Sequence of the second protein:
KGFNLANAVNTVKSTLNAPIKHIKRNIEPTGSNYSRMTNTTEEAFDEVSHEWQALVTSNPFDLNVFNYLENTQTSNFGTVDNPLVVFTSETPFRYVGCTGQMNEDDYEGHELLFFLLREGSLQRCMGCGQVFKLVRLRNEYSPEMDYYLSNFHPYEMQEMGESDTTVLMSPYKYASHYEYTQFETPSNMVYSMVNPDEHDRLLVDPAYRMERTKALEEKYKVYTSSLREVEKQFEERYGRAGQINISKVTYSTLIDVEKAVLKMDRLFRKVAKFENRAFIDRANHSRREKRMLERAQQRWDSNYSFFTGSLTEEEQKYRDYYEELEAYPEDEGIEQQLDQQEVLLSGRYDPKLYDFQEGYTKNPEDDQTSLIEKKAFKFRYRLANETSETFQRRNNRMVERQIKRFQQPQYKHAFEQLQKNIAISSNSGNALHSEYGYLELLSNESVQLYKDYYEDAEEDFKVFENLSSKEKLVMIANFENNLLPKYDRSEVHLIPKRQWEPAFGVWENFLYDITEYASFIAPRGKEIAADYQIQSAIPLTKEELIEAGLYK

This data describes a binding interaction between two proteins.

Contacts between the two chains:
Residue E207 in the second protein interacts with residue L95 in the first protein (closest heavy-atom distance 3.6 Å).
Residue V267 in the second protein contacts residue V253 in the first protein (closest heavy-atom distance 3.6 Å).
Residue Y392 in the second protein contacts residue N464 in the first protein (closest heavy-atom distance 3.4 Å).
Residue K336 in the second protein contacts residue R458 in the first protein (closest heavy-atom distance 3.0 Å).
Residue G94 in the second protein is in contact with residue S403 in the first protein (closest heavy-atom distance 3.6 Å).
Residue P92 in the second protein is in contact with residue P402 in the first protein (closest heavy-atom distance 3.5 Å).
Residue K284 in the second protein interacts with residue V472 in the first protein (closest heavy-atom distance 3.4 Å).
Residue I343 in the second protein is in contact with residue T457 in the first protein (closest heavy-atom distance 3.7 Å).
Residue Y301 in the second protein is in contact with residue Q147 in the first protein (closest heavy-atom distance 3.7 Å).
Residue R199 in the second protein interacts with residue Y83 in the first protein (closest heavy-atom distance 2.8 Å).
Residue N339 in the second protein is in contact with residue W456 in the first protein (closest heavy-atom distance 2.9 Å).
Residue E406 in the second protein is in contact with residue R465 in the first protein (closest heavy-atom distance 3.3 Å).
Residue T93 in the second protein is in contact with residue S403 in the first protein (closest heavy-atom distance 2.8 Å).
Residue D403 in the second protein is in contact with residue R465 in the first protein (closest heavy-atom distance 2.2 Å).
Residue K87 in the second protein contacts residue L411 in the first protein (closest heavy-atom distance 3.2 Å).
Residue K87 in the second protein interacts with residue S412 in the first protein (closest heavy-atom distance 3.3 Å).
Residue Y392 in the second protein is in contact with residue R465 in the first protein (closest heavy-atom distance 3.4 Å).
Residue R88 in the second protein contacts residue V432 in the first protein (closest heavy-atom distance 3.6 Å).
Residue R88 in the second protein is in contact with residue S412 in the first protein (closest heavy-atom distance 2.8 Å).
Residue F342 in the second protein interacts with residue W456 in the first protein (closest heavy-atom distance 3.4 Å).
Residue R345 in the second protein is in contact with residue I449 in the first protein (closest heavy-atom distance 3.7 Å).
Residue R264 in the second protein interacts with residue Y215 in the first protein (closest heavy-atom distance 3.7 Å).
Residue R88 in the second protein contacts residue D362 in the first protein (closest heavy-atom distance 2.9 Å).
Residue D263 in the second protein contacts residue F252 in the first protein (closest heavy-atom distance 3.1 Å).
Residue K84 in the second protein is in contact with residue D417 in the first protein (closest heavy-atom distance 2.9 Å).
Residue I343 in the second protein contacts residue T461 in the first protein (closest heavy-atom distance 3.5 Å).
Residue V285 in the second protein interacts with residue I477 in the first protein (closest heavy-atom distance 3.6 Å).
Residue Y210 in the second protein contacts residue V169 in the first protein (closest heavy-atom distance 3.5 Å).
Residue H85 in the second protein contacts residue Y363 in the first protein (closest heavy-atom distance 2.8 Å).
Residue A335 in the second protein is in contact with residue T461 in the first protein (closest heavy-atom distance 3.7 Å).
Residue R201 in the second protein is in contact with residue S91 in the first protein (closest heavy-atom distance 3.2 Å).
Residue E182 in the second protein is in contact with residue Y83 in the first protein (closest heavy-atom distance 2.6 Å).
Residue N339 in the second protein is in contact with residue V408 in the first protein (closest heavy-atom distance 3.3 Å).
Residue K84 in the second protein contacts residue S412 in the first protein (closest heavy-atom distance 2.8 Å).
Residue P206 in the second protein is in contact with residue V169 in the first protein (closest heavy-atom distance 3.6 Å).
Residue K336 in the second protein is in contact with residue T461 in the first protein (closest heavy-atom distance 3.5 Å).
Residue Y210 in the second protein contacts residue Q167 in the first protein (closest heavy-atom distance 3.1 Å).
Residue G94 in the second protein contacts residue P401 in the first protein (closest heavy-atom distance 3.4 Å).
Residue E338 in the second protein contacts residue Q414 in the first protein (closest heavy-atom distance 3.6 Å).
Residue E338 in the second protein interacts with residue K409 in the first protein (closest heavy-atom distance 3.6 Å).
Residue R332 in the second protein contacts residue Y463 in the first protein (closest heavy-atom distance 3.2 Å).
Residue N96 in the second protein interacts with residue S403 in the first protein (closest heavy-atom distance 3.2 Å).
Residue Y392 in the second protein contacts residue L466 in the first protein (closest heavy-atom distance 3.6 Å).
Residue R345 in the second protein is in contact with residue H399 in the first protein (closest heavy-atom distance 3.1 Å).
Residue R345 in the second protein interacts with residue S453 in the first protein (closest heavy-atom distance 2.9 Å).
Residue R88 in the second protein is in contact with residue S430 in the first protein (closest heavy-atom distance 3.7 Å).
Residue K87 in the second protein contacts residue D415 in the first protein (closest heavy-atom distance 3.2 Å).
Residue E91 in the second protein is in contact with residue S412 in the first protein (closest heavy-atom distance 2.5 Å).
Residue E91 in the second protein is in contact with residue L411 in the first protein (closest heavy-atom distance 3.5 Å).
Residue N339 in the second protein interacts with residue Y460 in the first protein (closest heavy-atom distance 3.5 Å).
Residue R88 in the second protein contacts residue D421 in the first protein (closest heavy-atom distance 2.7 Å).
Residue D260 in the second protein is in contact with residue Y215 in the first protein (closest heavy-atom distance 3.7 Å).
Residue E207 in the second protein is in contact with residue S91 in the first protein (closest heavy-atom distance 3.4 Å).
Residue A304 in the second protein interacts with residue Q147 in the first protein (closest heavy-atom distance 3.2 Å).
Residue V267 in the second protein contacts residue A219 in the first protein (closest heavy-atom distance 3.7 Å).
Residue S95 in the second protein is in contact with residue S403 in the first protein (closest heavy-atom distance 3.3 Å).
Residue E388 in the second protein contacts residue R458 in the first protein (closest heavy-atom distance 2.4 Å).
Residue H85 in the second protein interacts with residue Y434 in the first protein (closest heavy-atom distance 3.1 Å).
Residue E399 in the second protein contacts residue R465 in the first protein (closest heavy-atom distance 2.9 Å).
Residue T93 in the second protein contacts residue P402 in the first protein (closest heavy-atom distance 3.7 Å).

Sequence of the first protein:
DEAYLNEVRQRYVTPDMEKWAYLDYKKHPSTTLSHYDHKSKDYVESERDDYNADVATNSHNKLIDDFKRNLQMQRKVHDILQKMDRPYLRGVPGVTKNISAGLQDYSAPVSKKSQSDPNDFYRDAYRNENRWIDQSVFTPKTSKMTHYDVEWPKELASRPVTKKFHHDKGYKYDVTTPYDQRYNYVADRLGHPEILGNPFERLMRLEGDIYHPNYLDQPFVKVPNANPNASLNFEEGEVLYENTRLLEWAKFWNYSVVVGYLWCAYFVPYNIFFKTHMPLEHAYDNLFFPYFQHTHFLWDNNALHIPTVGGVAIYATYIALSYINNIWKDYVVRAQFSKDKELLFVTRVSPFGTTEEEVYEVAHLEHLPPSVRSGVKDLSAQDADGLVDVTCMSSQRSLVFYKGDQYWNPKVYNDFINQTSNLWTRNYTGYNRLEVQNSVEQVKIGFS